Sequence of protein 1:
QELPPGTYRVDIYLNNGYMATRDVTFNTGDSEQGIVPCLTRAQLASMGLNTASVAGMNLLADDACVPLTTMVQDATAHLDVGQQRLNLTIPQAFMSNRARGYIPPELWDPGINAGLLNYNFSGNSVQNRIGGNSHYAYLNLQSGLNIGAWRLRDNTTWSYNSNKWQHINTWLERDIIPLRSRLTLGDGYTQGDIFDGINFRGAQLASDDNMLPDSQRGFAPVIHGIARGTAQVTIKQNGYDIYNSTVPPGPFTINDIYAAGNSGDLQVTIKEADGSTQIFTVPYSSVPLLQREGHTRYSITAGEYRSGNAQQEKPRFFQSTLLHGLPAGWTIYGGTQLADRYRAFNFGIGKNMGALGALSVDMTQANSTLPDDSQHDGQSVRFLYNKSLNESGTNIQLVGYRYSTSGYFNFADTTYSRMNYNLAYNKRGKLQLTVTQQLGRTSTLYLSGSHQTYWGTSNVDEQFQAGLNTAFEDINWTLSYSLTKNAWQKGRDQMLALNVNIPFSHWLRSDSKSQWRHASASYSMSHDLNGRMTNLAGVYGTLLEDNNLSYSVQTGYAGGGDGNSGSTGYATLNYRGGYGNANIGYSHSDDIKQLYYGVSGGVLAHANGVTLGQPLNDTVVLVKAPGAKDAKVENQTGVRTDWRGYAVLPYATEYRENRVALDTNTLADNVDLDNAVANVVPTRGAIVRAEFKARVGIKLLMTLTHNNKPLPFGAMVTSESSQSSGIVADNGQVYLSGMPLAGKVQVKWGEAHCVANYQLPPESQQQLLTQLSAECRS

Interface contacts:
Residue N688 in protein 1 is in contact with residue H45 in protein 2 (closest heavy-atom distance 3.0 Å).
Residue S605 in protein 1 interacts with residue T21 in protein 2 (closest heavy-atom distance 3.2 Å).
Residue Y593 in protein 1 interacts with residue V136 in protein 2 (closest heavy-atom distance 3.7 Å).
Residue H559 in protein 1 interacts with residue Q78 in protein 2 (closest heavy-atom distance 3.4 Å).
Residue T531 in protein 1 interacts with residue S66 in protein 2 (closest heavy-atom distance 3.9 Å).
Residue Q491 in protein 1 is in contact with residue S71 in protein 2 (closest heavy-atom distance 3.3 Å).
Residue N554 in protein 1 contacts residue V136 in protein 2 (closest heavy-atom distance 3.7 Å).
Residue N552 in protein 1 contacts residue S138 in protein 2 (closest heavy-atom distance 3.5 Å).
Residue Q491 in protein 1 contacts residue D70 in protein 2 (closest heavy-atom distance 3.3 Å).
Residue N529 in protein 1 contacts residue Q78 in protein 2 (closest heavy-atom distance 3.8 Å).
Residue S184 in protein 1 is in contact with residue S109 in protein 2 (closest heavy-atom distance 3.7 Å).
Residue T625 in protein 1 contacts residue T21 in protein 2 (closest heavy-atom distance 3.5 Å).
Residue N522 in protein 1 interacts with residue S66 in protein 2 (closest heavy-atom distance 2.8 Å).
Residue Y163 in protein 1 contacts residue N53 in protein 2 (closest heavy-atom distance 3.6 Å).
Residue N295 in protein 1 contacts residue T72 in protein 2 (closest heavy-atom distance 3.6 Å).
Residue Y499 in protein 1 interacts with residue T98 in protein 2 (closest heavy-atom distance 3.8 Å).
Residue T625 in protein 1 interacts with residue S19 in protein 2 (closest heavy-atom distance 3.5 Å).
Residue R629 in protein 1 interacts with residue T24 in protein 2 (closest heavy-atom distance 3.1 Å).
Residue Q518 in protein 1 is in contact with residue S64 in protein 2 (closest heavy-atom distance 3.1 Å).
Residue T595 in protein 1 interacts with residue T24 in protein 2 (closest heavy-atom distance 3.3 Å).
Residue N688 in protein 1 interacts with residue D29 in protein 2 (closest heavy-atom distance 3.5 Å).
Residue Q199 in protein 1 contacts residue S109 in protein 2 (closest heavy-atom distance 3.3 Å).
Residue Y163 in protein 1 interacts with residue S109 in protein 2 (closest heavy-atom distance 3.6 Å).
Residue R709 in protein 1 is in contact with residue W44 in protein 2 (closest heavy-atom distance 3.0 Å).
Residue S558 in protein 1 is in contact with residue Q134 in protein 2 (closest heavy-atom distance 3.6 Å).
Residue T497 in protein 1 is in contact with residue A69 in protein 2 (closest heavy-atom distance 3.6 Å).
Residue A524 in protein 1 contacts residue A68 in protein 2 (closest heavy-atom distance 3.7 Å).
Residue D247 in protein 1 interacts with residue R120 in protein 2 (closest heavy-atom distance 3.3 Å).
Residue N529 in protein 1 interacts with residue A68 in protein 2 (closest heavy-atom distance 3.2 Å).
Residue S603 in protein 1 contacts residue N22 in protein 2 (closest heavy-atom distance 3.5 Å).
Residue N636 in protein 1 interacts with residue S19 in protein 2 (closest heavy-atom distance 3.7 Å).
Residue N149 in protein 1 is in contact with residue N53 in protein 2 (closest heavy-atom distance 3.0 Å).
Residue Y649 in protein 1 contacts residue T17 in protein 2 (closest heavy-atom distance 3.4 Å).
Residue E526 in protein 1 interacts with residue Q78 in protein 2 (closest heavy-atom distance 2.3 Å).
Residue A705 in protein 1 contacts residue D46 in protein 2 (closest heavy-atom distance 3.7 Å).
Residue N522 in protein 1 is in contact with residue G67 in protein 2 (closest heavy-atom distance 3.2 Å).
Residue Y704 in protein 1 contacts residue D46 in protein 2 (closest heavy-atom distance 3.2 Å).
Residue S605 in protein 1 contacts residue N22 in protein 2 (closest heavy-atom distance 3.8 Å).
Residue Y291 in protein 1 contacts residue G39 in protein 2 (closest heavy-atom distance 3.6 Å).
Residue T690 in protein 1 is in contact with residue D26 in protein 2 (closest heavy-atom distance 3.2 Å).
Residue T182 in protein 1 contacts residue S109 in protein 2 (closest heavy-atom distance 2.6 Å).
Residue Y499 in protein 1 is in contact with residue G99 in protein 2 (closest heavy-atom distance 2.9 Å).
Residue I201 in protein 1 interacts with residue D107 in protein 2 (closest heavy-atom distance 3.6 Å).
Residue L422 in protein 1 is in contact with residue S71 in protein 2 (closest heavy-atom distance 3.5 Å).
Residue I275 in protein 1 interacts with residue A38 in protein 2 (closest heavy-atom distance 3.7 Å).
Residue R709 in protein 1 is in contact with residue R120 in protein 2 (closest heavy-atom distance 3.8 Å).
Residue Y499 in protein 1 is in contact with residue T101 in protein 2 (closest heavy-atom distance 3.7 Å).
Residue Q518 in protein 1 is in contact with residue T101 in protein 2 (closest heavy-atom distance 3.5 Å).
Residue Y273 in protein 1 interacts with residue N125 in protein 2 (closest heavy-atom distance 3.3 Å).
Residue R709 in protein 1 contacts residue S42 in protein 2 (closest heavy-atom distance 3.8 Å).
Residue Y163 in protein 1 is in contact with residue Q111 in protein 2 (closest heavy-atom distance 3.9 Å).
Residue Y604 in protein 1 is in contact with residue N22 in protein 2 (closest heavy-atom distance 2.4 Å).
Residue G594 in protein 1 interacts with residue N22 in protein 2 (closest heavy-atom distance 3.5 Å).
Residue N670 in protein 1 interacts with residue D46 in protein 2 (closest heavy-atom distance 3.6 Å).
Residue N688 in protein 1 is in contact with residue L27 in protein 2 (closest heavy-atom distance 3.6 Å).
Residue I201 in protein 1 interacts with residue S109 in protein 2 (closest heavy-atom distance 3.7 Å).
Residue Y163 in protein 1 contacts residue S110 in protein 2 (closest heavy-atom distance 3.4 Å).
Residue Q647 in protein 1 contacts residue T17 in protein 2 (closest heavy-atom distance 3.9 Å).
Residue D274 in protein 1 interacts with residue A38 in protein 2 (closest heavy-atom distance 3.3 Å).
Residue Y593 in protein 1 contacts residue N22 in protein 2 (closest heavy-atom distance 3.5 Å).

Sequence of protein 2:
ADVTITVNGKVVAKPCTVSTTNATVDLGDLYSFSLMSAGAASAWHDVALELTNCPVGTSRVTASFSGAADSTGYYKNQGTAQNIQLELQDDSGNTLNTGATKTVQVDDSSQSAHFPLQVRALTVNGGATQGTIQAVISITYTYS

This data describes a binding interaction between two proteins.